This data describes a binding interaction between two proteins.

Sequence of the first protein:
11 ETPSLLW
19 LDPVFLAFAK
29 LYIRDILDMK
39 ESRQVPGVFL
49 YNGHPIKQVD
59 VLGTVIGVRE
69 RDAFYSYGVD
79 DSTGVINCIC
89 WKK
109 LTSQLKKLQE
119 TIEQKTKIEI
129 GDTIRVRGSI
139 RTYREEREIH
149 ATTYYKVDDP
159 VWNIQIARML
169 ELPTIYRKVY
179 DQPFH

Contacts between the two chains:
Residue G1084 in the second protein is in contact with residue Y178 in the first protein (closest heavy-atom distance 2.7 Å).
Residue L1214 in the second protein contacts residue D156 in the first protein (closest heavy-atom distance 3.0 Å).
Residue M1144 in the second protein interacts with residue T110 in the first protein (closest heavy-atom distance 3.2 Å).
Residue T1148 in the second protein contacts residue L116 in the first protein (closest heavy-atom distance 3.5 Å).
Residue C1185 in the second protein contacts residue I54 in the first protein (closest heavy-atom distance 3.0 Å).
Residue C1185 in the second protein is in contact with residue G45 in the first protein (closest heavy-atom distance 3.6 Å).
Residue C1185 in the second protein is in contact with residue K55 in the first protein (closest heavy-atom distance 3.1 Å).
Residue C1185 in the second protein interacts with residue V46 in the first protein (closest heavy-atom distance 3.3 Å).
Residue G1186 in the second protein contacts residue I138 in the first protein (closest heavy-atom distance 2.7 Å).
Residue S1211 in the second protein contacts residue I162 in the first protein (closest heavy-atom distance 2.8 Å).
Residue Q1181 in the second protein interacts with residue K55 in the first protein (closest heavy-atom distance 3.1 Å).
Residue T1192 in the second protein is in contact with residue W17 in the first protein (closest heavy-atom distance 3.4 Å).
Residue Q1184 in the second protein interacts with residue K55 in the first protein (closest heavy-atom distance 3.5 Å).
Residue S1213 in the second protein interacts with residue N161 in the first protein (closest heavy-atom distance 3.1 Å).
Residue S1152 in the second protein is in contact with residue I120 in the first protein (closest heavy-atom distance 3.6 Å).
Residue F1183 in the second protein interacts with residue K55 in the first protein (closest heavy-atom distance 3.2 Å).
Residue T1192 in the second protein interacts with residue S14 in the first protein (closest heavy-atom distance 2.3 Å).
Residue F1145 in the second protein is in contact with residue L116 in the first protein (closest heavy-atom distance 3.4 Å).
Residue Q1181 in the second protein is in contact with residue L24 in the first protein (closest heavy-atom distance 3.7 Å).
Residue E1187 in the second protein interacts with residue P44 in the first protein (closest heavy-atom distance 3.1 Å).
Residue E1187 in the second protein contacts residue T140 in the first protein (closest heavy-atom distance 3.0 Å).
Residue V1194 in the second protein interacts with residue F23 in the first protein (closest heavy-atom distance 3.5 Å).
Residue T1085 in the second protein is in contact with residue A25 in the first protein (closest heavy-atom distance 3.5 Å).
Residue E1187 in the second protein contacts residue R139 in the first protein (closest heavy-atom distance 3.2 Å).
Residue F1190 in the second protein is in contact with residue S14 in the first protein (closest heavy-atom distance 3.2 Å).
Residue N1195 in the second protein is in contact with residue L24 in the first protein (closest heavy-atom distance 3.5 Å).
Residue G1186 in the second protein interacts with residue G45 in the first protein (closest heavy-atom distance 3.2 Å).
Residue V1194 in the second protein is in contact with residue L19 in the first protein (closest heavy-atom distance 3.3 Å).
Residue A1017 in the second protein is in contact with residue K176 in the first protein (closest heavy-atom distance 3.7 Å).
Residue L1188 in the second protein contacts residue P44 in the first protein (closest heavy-atom distance 3.5 Å).
Residue Y1210 in the second protein is in contact with residue I162 in the first protein (closest heavy-atom distance 3.6 Å).
Residue S1211 in the second protein is in contact with residue N161 in the first protein (closest heavy-atom distance 2.3 Å).
Residue T1085 in the second protein contacts residue P21 in the first protein (closest heavy-atom distance 3.1 Å).
Residue L1214 in the second protein contacts residue V159 in the first protein (closest heavy-atom distance 3.5 Å).
Residue A1086 in the second protein contacts residue A25 in the first protein (closest heavy-atom distance 3.4 Å).
Residue F1145 in the second protein contacts residue L109 in the first protein (closest heavy-atom distance 3.7 Å).
Residue S1213 in the second protein contacts residue V159 in the first protein (closest heavy-atom distance 3.1 Å).
Residue T1085 in the second protein interacts with residue Y178 in the first protein (closest heavy-atom distance 3.6 Å).
Residue E1082 in the second protein is in contact with residue A25 in the first protein (closest heavy-atom distance 3.3 Å).
Residue T1192 in the second protein contacts residue L15 in the first protein (closest heavy-atom distance 3.5 Å).
Residue V1194 in the second protein is in contact with residue W17 in the first protein (closest heavy-atom distance 3.3 Å).
Residue E1082 in the second protein contacts residue F26 in the first protein (closest heavy-atom distance 3.2 Å).
Residue L1191 in the second protein interacts with residue L15 in the first protein (closest heavy-atom distance 3.5 Å).
Residue T1192 in the second protein contacts residue F23 in the first protein (closest heavy-atom distance 3.5 Å).
Residue N1195 in the second protein is in contact with residue L19 in the first protein (closest heavy-atom distance 3.2 Å).
Residue P1141 in the second protein is in contact with residue L109 in the first protein (closest heavy-atom distance 3.4 Å).
Residue H1193 in the second protein interacts with residue L19 in the first protein (closest heavy-atom distance 3.7 Å).
Residue G1186 in the second protein is in contact with residue R139 in the first protein (closest heavy-atom distance 3.2 Å).
Residue F1145 in the second protein contacts residue L113 in the first protein (closest heavy-atom distance 3.4 Å).
Residue L1214 in the second protein interacts with residue N161 in the first protein (closest heavy-atom distance 3.2 Å).
Residue C1185 in the second protein contacts residue I138 in the first protein (closest heavy-atom distance 3.6 Å).
Residue L1191 in the second protein contacts residue S14 in the first protein (closest heavy-atom distance 2.7 Å).
Residue F1190 in the second protein is in contact with residue F23 in the first protein (closest heavy-atom distance 3.3 Å).
Residue P1141 in the second protein is in contact with residue T110 in the first protein (closest heavy-atom distance 3.4 Å).
Residue F1190 in the second protein interacts with residue W17 in the first protein (closest heavy-atom distance 3.6 Å).
Residue M1142 in the second protein is in contact with residue L109 in the first protein (closest heavy-atom distance 3.5 Å).
Residue F1114 in the second protein contacts residue L109 in the first protein (closest heavy-atom distance 3.1 Å).
Residue Q1184 in the second protein interacts with residue I138 in the first protein (closest heavy-atom distance 3.1 Å).
Residue T1085 in the second protein is in contact with residue V22 in the first protein (closest heavy-atom distance 3.4 Å).
Residue L1188 in the second protein interacts with residue V43 in the first protein (closest heavy-atom distance 3.6 Å).

Sequence of the second protein:
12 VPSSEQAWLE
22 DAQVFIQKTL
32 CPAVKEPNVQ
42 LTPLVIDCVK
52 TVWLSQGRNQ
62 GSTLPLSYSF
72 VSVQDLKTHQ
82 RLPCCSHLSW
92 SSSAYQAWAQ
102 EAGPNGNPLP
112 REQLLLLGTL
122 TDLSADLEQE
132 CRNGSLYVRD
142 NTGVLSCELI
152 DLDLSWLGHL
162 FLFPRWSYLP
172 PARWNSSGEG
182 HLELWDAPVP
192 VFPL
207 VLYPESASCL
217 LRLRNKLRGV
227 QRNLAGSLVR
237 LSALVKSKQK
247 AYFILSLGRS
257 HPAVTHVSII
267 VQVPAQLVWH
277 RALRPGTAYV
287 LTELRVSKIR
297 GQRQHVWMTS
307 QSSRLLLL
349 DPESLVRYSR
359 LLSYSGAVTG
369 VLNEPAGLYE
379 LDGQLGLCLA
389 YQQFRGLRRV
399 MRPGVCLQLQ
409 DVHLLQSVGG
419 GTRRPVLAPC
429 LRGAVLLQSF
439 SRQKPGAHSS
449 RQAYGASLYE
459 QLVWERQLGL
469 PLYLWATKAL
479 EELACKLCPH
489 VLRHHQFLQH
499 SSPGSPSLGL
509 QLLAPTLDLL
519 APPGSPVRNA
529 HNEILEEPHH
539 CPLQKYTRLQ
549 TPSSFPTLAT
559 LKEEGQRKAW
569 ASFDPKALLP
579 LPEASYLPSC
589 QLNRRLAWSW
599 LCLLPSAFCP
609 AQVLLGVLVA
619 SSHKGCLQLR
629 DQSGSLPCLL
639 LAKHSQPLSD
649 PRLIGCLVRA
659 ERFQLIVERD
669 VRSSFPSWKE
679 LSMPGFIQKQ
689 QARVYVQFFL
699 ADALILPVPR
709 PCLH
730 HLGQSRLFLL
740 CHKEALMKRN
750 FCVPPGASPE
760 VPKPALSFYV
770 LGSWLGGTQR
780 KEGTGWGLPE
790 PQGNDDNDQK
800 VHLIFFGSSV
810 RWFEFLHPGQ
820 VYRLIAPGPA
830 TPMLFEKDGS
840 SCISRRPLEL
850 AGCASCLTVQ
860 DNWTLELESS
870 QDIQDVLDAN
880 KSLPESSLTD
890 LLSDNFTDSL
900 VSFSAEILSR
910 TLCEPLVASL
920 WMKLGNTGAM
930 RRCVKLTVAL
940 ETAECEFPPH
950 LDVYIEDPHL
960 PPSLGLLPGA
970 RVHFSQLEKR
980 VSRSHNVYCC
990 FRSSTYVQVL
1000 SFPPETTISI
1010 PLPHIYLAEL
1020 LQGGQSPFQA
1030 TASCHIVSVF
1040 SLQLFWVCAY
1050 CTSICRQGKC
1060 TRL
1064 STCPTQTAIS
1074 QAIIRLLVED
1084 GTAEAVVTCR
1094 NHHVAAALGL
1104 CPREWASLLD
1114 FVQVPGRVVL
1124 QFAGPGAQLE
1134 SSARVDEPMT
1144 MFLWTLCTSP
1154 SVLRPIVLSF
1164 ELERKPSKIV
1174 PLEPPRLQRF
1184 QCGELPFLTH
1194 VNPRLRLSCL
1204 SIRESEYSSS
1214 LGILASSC